This data describes a binding interaction between two proteins.

Sequence of the second protein:
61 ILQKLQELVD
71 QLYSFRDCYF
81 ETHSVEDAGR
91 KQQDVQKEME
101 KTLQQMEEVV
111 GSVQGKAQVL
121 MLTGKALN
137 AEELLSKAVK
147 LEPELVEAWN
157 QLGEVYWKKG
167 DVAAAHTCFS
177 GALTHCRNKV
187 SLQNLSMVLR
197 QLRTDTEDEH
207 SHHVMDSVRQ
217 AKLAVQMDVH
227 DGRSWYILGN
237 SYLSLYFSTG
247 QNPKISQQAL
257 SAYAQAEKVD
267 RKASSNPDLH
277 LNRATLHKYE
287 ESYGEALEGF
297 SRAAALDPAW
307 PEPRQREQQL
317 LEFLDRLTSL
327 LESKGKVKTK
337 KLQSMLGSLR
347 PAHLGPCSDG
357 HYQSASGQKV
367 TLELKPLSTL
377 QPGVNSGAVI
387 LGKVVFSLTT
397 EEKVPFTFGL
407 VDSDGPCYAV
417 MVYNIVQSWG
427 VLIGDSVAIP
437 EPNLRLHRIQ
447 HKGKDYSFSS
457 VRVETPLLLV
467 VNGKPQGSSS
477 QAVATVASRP

Contacts between the two chains:
Residue A480 in the second protein is in contact with residue A9 in the first protein (closest heavy-atom distance 3.9 Å).
Residue A483 in the second protein contacts residue Q8 in the first protein (closest heavy-atom distance 3.5 Å).
Residue D274 in the second protein interacts with residue E3 in the first protein (closest heavy-atom distance 2.9 Å).
Residue K399 in the second protein contacts residue A9 in the first protein (closest heavy-atom distance 3.8 Å).
Residue R485 in the second protein interacts with residue H6 in the first protein (closest heavy-atom distance 3.2 Å).
Residue A480 in the second protein is in contact with residue G10 in the first protein (closest heavy-atom distance 3.8 Å).
Residue V400 in the second protein contacts residue I7 in the first protein (closest heavy-atom distance 3.5 Å).
Residue V482 in the second protein interacts with residue H6 in the first protein (closest heavy-atom distance 3.5 Å).
Residue P273 in the second protein interacts with residue R2 in the first protein (closest heavy-atom distance 4.6 Å).
Residue T481 in the second protein is in contact with residue A9 in the first protein (closest heavy-atom distance 4.3 Å).
Residue T481 in the second protein is in contact with residue Q8 in the first protein (closest heavy-atom distance 2.6 Å).
Residue V422 in the second protein is in contact with residue G10 in the first protein (closest heavy-atom distance 4.3 Å).
Residue A478 in the second protein contacts residue C12 in the first protein (closest heavy-atom distance 3.7 Å).
Residue R485 in the second protein contacts residue Q8 in the first protein (closest heavy-atom distance 3.4 Å).
Residue A480 in the second protein contacts residue Q8 in the first protein (closest heavy-atom distance 3.3 Å).
Residue R312 in the second protein interacts with residue H6 in the first protein (closest heavy-atom distance 3.1 Å).
Residue W306 in the second protein is in contact with residue I4 in the first protein (closest heavy-atom distance 4.2 Å).
Residue A478 in the second protein contacts residue G10 in the first protein (closest heavy-atom distance 3.9 Å).
Residue V482 in the second protein is in contact with residue I7 in the first protein (closest heavy-atom distance 3.7 Å).
Residue P486 in the second protein contacts residue I4 in the first protein (closest heavy-atom distance 4.7 Å).
Residue R312 in the second protein interacts with residue V5 in the first protein (closest heavy-atom distance 2.8 Å).
Residue V479 in the second protein contacts residue G10 in the first protein (closest heavy-atom distance 3.6 Å).
Residue V482 in the second protein contacts residue V5 in the first protein (closest heavy-atom distance 4.0 Å).
Residue V422 in the second protein is in contact with residue Q11 in the first protein (closest heavy-atom distance 4.3 Å).
Residue R485 in the second protein interacts with residue I4 in the first protein (closest heavy-atom distance 3.2 Å).
Residue E398 in the second protein contacts residue A9 in the first protein (closest heavy-atom distance 4.4 Å).
Residue S484 in the second protein is in contact with residue V5 in the first protein (closest heavy-atom distance 3.8 Å).
Residue E398 in the second protein is in contact with residue Q8 in the first protein (closest heavy-atom distance 3.6 Å).
Residue Q477 in the second protein contacts residue C12 in the first protein (closest heavy-atom distance 4.6 Å).
Residue V400 in the second protein is in contact with residue A9 in the first protein (closest heavy-atom distance 3.5 Å).
Residue R485 in the second protein interacts with residue E3 in the first protein (closest heavy-atom distance 3.9 Å).
Residue W163 in the second protein is in contact with residue R2 in the first protein (closest heavy-atom distance 3.4 Å).
Residue T481 in the second protein interacts with residue I7 in the first protein (closest heavy-atom distance 3.3 Å).
Residue I421 in the second protein interacts with residue A9 in the first protein (closest heavy-atom distance 4.0 Å).
Residue P486 in the second protein interacts with residue R2 in the first protein (closest heavy-atom distance 4.6 Å).
Residue D303 in the second protein contacts residue R2 in the first protein (closest heavy-atom distance 3.1 Å).
Residue I421 in the second protein is in contact with residue G10 in the first protein (closest heavy-atom distance 3.9 Å).
Residue V400 in the second protein interacts with residue Q8 in the first protein (closest heavy-atom distance 3.8 Å).
Residue A483 in the second protein contacts residue H6 in the first protein (closest heavy-atom distance 2.6 Å).
Residue A478 in the second protein contacts residue Q11 in the first protein (closest heavy-atom distance 4.5 Å).
Residue V479 in the second protein contacts residue A9 in the first protein (closest heavy-atom distance 4.6 Å).
Residue T281 in the second protein interacts with residue I7 in the first protein (closest heavy-atom distance 3.8 Å).
Residue A480 in the second protein interacts with residue I7 in the first protein (closest heavy-atom distance 4.4 Å).
Residue L239 in the second protein is in contact with residue V5 in the first protein (closest heavy-atom distance 3.7 Å).
Residue A483 in the second protein contacts residue I4 in the first protein (closest heavy-atom distance 3.9 Å).
Residue Q197 in the second protein interacts with residue E3 in the first protein (closest heavy-atom distance 3.6 Å).
Residue T481 in the second protein interacts with residue G10 in the first protein (closest heavy-atom distance 4.4 Å).
Residue A483 in the second protein is in contact with residue I7 in the first protein (closest heavy-atom distance 4.6 Å).
Residue T481 in the second protein interacts with residue H6 in the first protein (closest heavy-atom distance 4.3 Å).
Residue S484 in the second protein interacts with residue I4 in the first protein (closest heavy-atom distance 3.6 Å).
Residue Y232 in the second protein interacts with residue E3 in the first protein (closest heavy-atom distance 3.9 Å).
Residue W163 in the second protein interacts with residue E3 in the first protein (closest heavy-atom distance 3.6 Å).
Residue N278 in the second protein contacts residue V5 in the first protein (closest heavy-atom distance 3.4 Å).
Residue L239 in the second protein interacts with residue I7 in the first protein (closest heavy-atom distance 4.3 Å).
Residue F243 in the second protein is in contact with residue I7 in the first protein (closest heavy-atom distance 3.6 Å).
Residue D274 in the second protein is in contact with residue R2 in the first protein (closest heavy-atom distance 3.2 Å).
Residue A483 in the second protein contacts residue V5 in the first protein (closest heavy-atom distance 3.4 Å).
Residue E398 in the second protein is in contact with residue I7 in the first protein (closest heavy-atom distance 2.8 Å).
Residue Q423 in the second protein interacts with residue G10 in the first protein (closest heavy-atom distance 4.3 Å).
Residue N236 in the second protein contacts residue V5 in the first protein (closest heavy-atom distance 4.4 Å).

Sequence of the first protein:
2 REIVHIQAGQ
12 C